The following describes two proteins that form a bound complex.

Contacts between the two chains:
Residue F82 in protein 2 contacts residue L4 in protein 1 (closest heavy-atom distance 3.5 Å).
Residue D77 in protein 2 contacts residue K6 in protein 1 (closest heavy-atom distance 3.1 Å).
Residue Y188 in protein 2 is in contact with residue G1 in protein 1 (closest heavy-atom distance 3.1 Å).
Residue H190 in protein 2 contacts residue K6 in protein 1 (closest heavy-atom distance 3.3 Å).
Residue Y84 in protein 2 interacts with residue G1 in protein 1 (closest heavy-atom distance 4.4 Å).
Residue Y72 in protein 2 is in contact with residue K2 in protein 1 (closest heavy-atom distance 2.9 Å).
Residue D363 in protein 2 interacts with residue K6 in protein 1 (closest heavy-atom distance 2.8 Å).
Residue L366 in protein 2 interacts with residue V3 in protein 1 (closest heavy-atom distance 3.5 Å).
Residue D75 in protein 2 is in contact with residue K6 in protein 1 (closest heavy-atom distance 3.1 Å).
Residue S192 in protein 2 contacts residue I7 in protein 1 (closest heavy-atom distance 4.5 Å).
Residue G362 in protein 2 is in contact with residue S5 in protein 1 (closest heavy-atom distance 3.5 Å).
Residue Q388 in protein 2 interacts with residue K2 in protein 1 (closest heavy-atom distance 4.0 Å).
Residue H205 in protein 2 contacts residue I7 in protein 1 (closest heavy-atom distance 4.3 Å).
Residue L387 in protein 2 interacts with residue G1 in protein 1 (closest heavy-atom distance 4.2 Å).
Residue Y312 in protein 2 contacts residue V3 in protein 1 (closest heavy-atom distance 4.5 Å).
Residue F203 in protein 2 contacts residue I7 in protein 1 (closest heavy-atom distance 3.3 Å).
Residue H205 in protein 2 contacts residue F8 in protein 1 (closest heavy-atom distance 4.0 Å).
Residue H190 in protein 2 interacts with residue I7 in protein 1 (closest heavy-atom distance 3.8 Å).
Residue I361 in protein 2 contacts residue I7 in protein 1 (closest heavy-atom distance 3.7 Å).
Residue G362 in protein 2 is in contact with residue I7 in protein 1 (closest heavy-atom distance 4.3 Å).
Residue D363 in protein 2 contacts residue S5 in protein 1 (closest heavy-atom distance 3.5 Å).
Residue V73 in protein 2 interacts with residue K2 in protein 1 (closest heavy-atom distance 3.2 Å).
Residue Y84 in protein 2 interacts with residue K2 in protein 1 (closest heavy-atom distance 4.0 Å).
Residue V73 in protein 2 contacts residue L4 in protein 1 (closest heavy-atom distance 3.7 Å).
Residue G364 in protein 2 is in contact with residue S5 in protein 1 (closest heavy-atom distance 3.3 Å).
Residue R81 in protein 2 contacts residue L4 in protein 1 (closest heavy-atom distance 3.5 Å).
Residue E74 in protein 2 is in contact with residue L4 in protein 1 (closest heavy-atom distance 3.9 Å).
Residue Y188 in protein 2 interacts with residue S5 in protein 1 (closest heavy-atom distance 3.9 Å).
Residue F203 in protein 2 is in contact with residue S5 in protein 1 (closest heavy-atom distance 3.5 Å).
Residue Y293 in protein 2 is in contact with residue G1 in protein 1 (closest heavy-atom distance 3.8 Å).
Residue Q388 in protein 2 interacts with residue G1 in protein 1 (closest heavy-atom distance 3.6 Å).
Residue N138 in protein 2 contacts residue K2 in protein 1 (closest heavy-atom distance 3.5 Å).
Residue N365 in protein 2 is in contact with residue V3 in protein 1 (closest heavy-atom distance 3.1 Å).
Residue G364 in protein 2 contacts residue V3 in protein 1 (closest heavy-atom distance 3.7 Å).
Residue I361 in protein 2 contacts residue K6 in protein 1 (closest heavy-atom distance 4.2 Å).
Residue D363 in protein 2 is in contact with residue F8 in protein 1 (closest heavy-atom distance 3.7 Å).
Residue G362 in protein 2 is in contact with residue F8 in protein 1 (closest heavy-atom distance 3.5 Å).
Residue A175 in protein 2 interacts with residue V3 in protein 1 (closest heavy-atom distance 4.1 Å).
Residue T174 in protein 2 interacts with residue K2 in protein 1 (closest heavy-atom distance 3.2 Å).
Residue F82 in protein 2 contacts residue V3 in protein 1 (closest heavy-atom distance 3.7 Å).
Residue D76 in protein 2 contacts residue L4 in protein 1 (closest heavy-atom distance 4.6 Å).
Residue D76 in protein 2 is in contact with residue K6 in protein 1 (closest heavy-atom distance 3.4 Å).
Residue Y312 in protein 2 contacts residue G1 in protein 1 (closest heavy-atom distance 4.5 Å).
Residue K202 in protein 2 interacts with residue K6 in protein 1 (closest heavy-atom distance 4.1 Å).
Residue G176 in protein 2 interacts with residue V3 in protein 1 (closest heavy-atom distance 3.3 Å).
Residue F80 in protein 2 contacts residue K6 in protein 1 (closest heavy-atom distance 4.2 Å).
Residue L366 in protein 2 contacts residue K2 in protein 1 (closest heavy-atom distance 4.3 Å).
Residue G362 in protein 2 contacts residue K6 in protein 1 (closest heavy-atom distance 2.9 Å).
Residue D75 in protein 2 is in contact with residue L4 in protein 1 (closest heavy-atom distance 3.1 Å).
Residue H190 in protein 2 interacts with residue S5 in protein 1 (closest heavy-atom distance 3.0 Å).
Residue F82 in protein 2 contacts residue K2 in protein 1 (closest heavy-atom distance 3.6 Å).
Residue G360 in protein 2 is in contact with residue I7 in protein 1 (closest heavy-atom distance 4.4 Å).
Residue S204 in protein 2 contacts residue I7 in protein 1 (closest heavy-atom distance 2.9 Å).
Residue S297 in protein 2 contacts residue L4 in protein 1 (closest heavy-atom distance 3.8 Å).
Residue F82 in protein 2 interacts with residue G1 in protein 1 (closest heavy-atom distance 4.2 Å).
Residue I361 in protein 2 contacts residue F8 in protein 1 (closest heavy-atom distance 2.7 Å).
Residue F80 in protein 2 contacts residue L4 in protein 1 (closest heavy-atom distance 3.2 Å).
Residue F203 in protein 2 is in contact with residue K6 in protein 1 (closest heavy-atom distance 3.5 Å).
Residue Y188 in protein 2 is in contact with residue V3 in protein 1 (closest heavy-atom distance 3.7 Å).
Residue L366 in protein 2 interacts with residue G1 in protein 1 (closest heavy-atom distance 3.9 Å).

Sequence of protein 1:
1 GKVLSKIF

Sequence of protein 2:
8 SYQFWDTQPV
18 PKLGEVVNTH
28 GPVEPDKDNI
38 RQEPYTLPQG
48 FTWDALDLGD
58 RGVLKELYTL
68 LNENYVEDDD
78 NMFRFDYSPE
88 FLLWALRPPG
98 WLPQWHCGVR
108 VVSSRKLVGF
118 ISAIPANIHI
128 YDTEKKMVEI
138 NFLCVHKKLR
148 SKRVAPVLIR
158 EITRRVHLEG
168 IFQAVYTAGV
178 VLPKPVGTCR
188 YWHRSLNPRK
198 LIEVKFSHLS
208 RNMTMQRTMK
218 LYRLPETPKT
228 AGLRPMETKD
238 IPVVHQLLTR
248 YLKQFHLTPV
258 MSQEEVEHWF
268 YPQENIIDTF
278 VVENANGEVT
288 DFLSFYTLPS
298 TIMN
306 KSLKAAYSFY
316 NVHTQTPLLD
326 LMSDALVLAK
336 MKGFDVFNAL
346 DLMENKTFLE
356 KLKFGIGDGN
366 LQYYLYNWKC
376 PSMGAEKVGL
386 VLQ